Sequence of the second protein:
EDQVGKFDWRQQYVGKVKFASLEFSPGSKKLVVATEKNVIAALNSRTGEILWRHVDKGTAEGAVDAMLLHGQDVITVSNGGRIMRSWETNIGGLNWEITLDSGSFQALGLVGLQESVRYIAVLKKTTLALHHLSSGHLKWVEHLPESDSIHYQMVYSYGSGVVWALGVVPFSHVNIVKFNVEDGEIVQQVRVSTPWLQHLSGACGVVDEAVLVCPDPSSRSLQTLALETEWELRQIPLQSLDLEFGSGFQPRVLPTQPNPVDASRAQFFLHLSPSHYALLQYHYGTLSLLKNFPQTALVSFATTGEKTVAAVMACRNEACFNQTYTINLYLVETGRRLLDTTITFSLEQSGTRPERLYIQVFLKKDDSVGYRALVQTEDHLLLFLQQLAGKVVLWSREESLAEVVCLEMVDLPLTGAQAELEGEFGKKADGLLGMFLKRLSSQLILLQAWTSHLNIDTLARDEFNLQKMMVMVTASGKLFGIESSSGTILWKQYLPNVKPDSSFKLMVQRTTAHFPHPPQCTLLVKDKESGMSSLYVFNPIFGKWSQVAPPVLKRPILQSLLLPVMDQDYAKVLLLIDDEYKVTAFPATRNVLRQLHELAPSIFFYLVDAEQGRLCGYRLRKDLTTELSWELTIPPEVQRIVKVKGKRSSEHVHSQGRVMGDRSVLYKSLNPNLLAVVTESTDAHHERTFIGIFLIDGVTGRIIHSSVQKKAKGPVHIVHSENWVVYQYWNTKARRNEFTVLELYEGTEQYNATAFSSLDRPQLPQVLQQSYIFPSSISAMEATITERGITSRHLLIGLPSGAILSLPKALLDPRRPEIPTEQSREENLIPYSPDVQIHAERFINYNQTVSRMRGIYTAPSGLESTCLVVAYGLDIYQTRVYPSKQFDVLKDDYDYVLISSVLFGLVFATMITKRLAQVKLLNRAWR

Sequence of the first protein:
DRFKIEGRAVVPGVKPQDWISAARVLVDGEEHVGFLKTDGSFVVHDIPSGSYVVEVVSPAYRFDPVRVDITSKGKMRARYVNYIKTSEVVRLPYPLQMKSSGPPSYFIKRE

These two protein chains interact to form a complex.

Interface contacts:
Residue N913 in the second protein contacts residue P101 in the first protein (closest heavy-atom distance 4.1 Å).
Residue P841 in the second protein is in contact with residue Y125 in the first protein (closest heavy-atom distance 2.8 Å).
Residue L117 in the second protein is in contact with residue F77 in the first protein (closest heavy-atom distance 4.0 Å).
Residue R108 in the second protein interacts with residue F77 in the first protein (closest heavy-atom distance 3.8 Å).
Residue N913 in the second protein interacts with residue Y148 in the first protein (closest heavy-atom distance 4.1 Å).
Residue V78 in the second protein contacts residue R66 in the first protein (closest heavy-atom distance 3.1 Å).
Residue S867 in the second protein interacts with residue V99 in the first protein (closest heavy-atom distance 3.7 Å).
Residue E120 in the second protein contacts residue V85 in the first protein (closest heavy-atom distance 3.4 Å).
Residue K80 in the second protein contacts residue V75 in the first protein (closest heavy-atom distance 3.8 Å).
Residue I839 in the second protein is in contact with residue I126 in the first protein (closest heavy-atom distance 4.0 Å).
Residue H77 in the second protein interacts with residue S63 in the first protein (closest heavy-atom distance 4.2 Å).
Residue V27 in the second protein contacts residue F149 in the first protein (closest heavy-atom distance 3.6 Å).
Residue Y912 in the second protein is in contact with residue Y148 in the first protein (closest heavy-atom distance 3.1 Å).
Residue T122 in the second protein is in contact with residue H87 in the first protein (closest heavy-atom distance 3.0 Å).
Residue F909 in the second protein interacts with residue Y148 in the first protein (closest heavy-atom distance 3.9 Å).
Residue W75 in the second protein interacts with residue S63 in the first protein (closest heavy-atom distance 3.9 Å).
Residue K80 in the second protein is in contact with residue E73 in the first protein (closest heavy-atom distance 3.9 Å).
Residue T915 in the second protein interacts with residue P101 in the first protein (closest heavy-atom distance 4.0 Å).
Residue R105 in the second protein contacts residue D88 in the first protein (closest heavy-atom distance 3.6 Å).
Residue Y912 in the second protein is in contact with residue F149 in the first protein (closest heavy-atom distance 3.5 Å).
Residue R802 in the second protein interacts with residue T128 in the first protein (closest heavy-atom distance 4.1 Å).
Residue D901 in the second protein is in contact with residue I126 in the first protein (closest heavy-atom distance 3.2 Å).
Residue A906 in the second protein interacts with residue S147 in the first protein (closest heavy-atom distance 3.5 Å).
Residue E907 in the second protein interacts with residue S147 in the first protein (closest heavy-atom distance 2.8 Å).
Residue L117 in the second protein contacts residue L78 in the first protein (closest heavy-atom distance 3.2 Å).
Residue E907 in the second protein interacts with residue Y148 in the first protein (closest heavy-atom distance 4.2 Å).
Residue P866 in the second protein is in contact with residue R66 in the first protein (closest heavy-atom distance 3.7 Å).
Residue P866 in the second protein is in contact with residue E72 in the first protein (closest heavy-atom distance 4.1 Å).
Residue K80 in the second protein interacts with residue E72 in the first protein (closest heavy-atom distance 4.0 Å).
Residue H77 in the second protein contacts residue F77 in the first protein (closest heavy-atom distance 3.9 Å).
Residue I114 in the second protein is in contact with residue Q59 in the first protein (closest heavy-atom distance 3.7 Å).
Residue A906 in the second protein interacts with residue Y148 in the first protein (closest heavy-atom distance 3.8 Å).
Residue R801 in the second protein contacts residue R109 in the first protein (closest heavy-atom distance 3.8 Å).
Residue D79 in the second protein contacts residue F77 in the first protein (closest heavy-atom distance 3.9 Å).
Residue E24 in the second protein interacts with residue K151 in the first protein (closest heavy-atom distance 3.9 Å).
Residue D79 in the second protein is in contact with residue V75 in the first protein (closest heavy-atom distance 4.0 Å).
Residue D25 in the second protein interacts with residue F149 in the first protein (closest heavy-atom distance 3.7 Å).
Residue S843 in the second protein contacts residue G71 in the first protein (closest heavy-atom distance 4.2 Å).
Residue E24 in the second protein interacts with residue I150 in the first protein (closest heavy-atom distance 3.1 Å).
Residue I839 in the second protein interacts with residue Y125 in the first protein (closest heavy-atom distance 3.8 Å).
Residue R802 in the second protein interacts with residue Y125 in the first protein (closest heavy-atom distance 2.7 Å).
Residue G115 in the second protein is in contact with residue S63 in the first protein (closest heavy-atom distance 4.0 Å).
Residue E120 in the second protein is in contact with residue H87 in the first protein (closest heavy-atom distance 2.7 Å).
Residue E24 in the second protein is in contact with residue R152 in the first protein (closest heavy-atom distance 3.8 Å).
Residue A800 in the second protein interacts with residue T128 in the first protein (closest heavy-atom distance 3.6 Å).
Residue D958 in the second protein contacts residue R152 in the first protein (closest heavy-atom distance 4.2 Å).
Residue V78 in the second protein is in contact with residue V75 in the first protein (closest heavy-atom distance 4.0 Å).
Residue S845 in the second protein contacts residue E72 in the first protein (closest heavy-atom distance 4.0 Å).
Residue L117 in the second protein is in contact with residue K79 in the first protein (closest heavy-atom distance 3.4 Å).
Residue V78 in the second protein is in contact with residue F77 in the first protein (closest heavy-atom distance 3.4 Å).
Residue E111 in the second protein contacts residue T80 in the first protein (closest heavy-atom distance 3.2 Å).
Residue I114 in the second protein is in contact with residue I62 in the first protein (closest heavy-atom distance 3.7 Å).
Residue I114 in the second protein interacts with residue S63 in the first protein (closest heavy-atom distance 3.3 Å).
Residue R76 in the second protein is in contact with residue S63 in the first protein (closest heavy-atom distance 4.2 Å).
Residue L117 in the second protein interacts with residue T80 in the first protein (closest heavy-atom distance 3.1 Å).
Residue H77 in the second protein interacts with residue I62 in the first protein (closest heavy-atom distance 4.2 Å).
Residue G116 in the second protein interacts with residue L78 in the first protein (closest heavy-atom distance 4.0 Å).
Residue W110 in the second protein is in contact with residue F77 in the first protein (closest heavy-atom distance 3.4 Å).
Residue G116 in the second protein contacts residue I62 in the first protein (closest heavy-atom distance 4.2 Å).
Residue E907 in the second protein is in contact with residue I150 in the first protein (closest heavy-atom distance 4.1 Å).